Contacts between the two chains:
Residue R1661 in protein 2 contacts residue C487 in protein 1 (closest heavy-atom distance 1.7 Å).
Residue Q1663 in protein 2 interacts with residue L531 in protein 1 (closest heavy-atom distance 1.8 Å).
Residue S1669 in protein 2 contacts residue R537 in protein 1 (closest heavy-atom distance 3.5 Å).
Residue D1664 in protein 2 interacts with residue R530 in protein 1 (closest heavy-atom distance 1.8 Å).
Residue D1664 in protein 2 interacts with residue L531 in protein 1 (closest heavy-atom distance 1.8 Å).
Residue L1452 in protein 2 is in contact with residue I653 in protein 1 (closest heavy-atom distance 3.9 Å).
Residue A1667 in protein 2 is in contact with residue L534 in protein 1 (closest heavy-atom distance 1.4 Å).
Residue G1668 in protein 2 interacts with residue Y535 in protein 1 (closest heavy-atom distance 3.8 Å).
Residue P1686 in protein 2 interacts with residue P173 in protein 1 (closest heavy-atom distance 2.2 Å).
Residue D1664 in protein 2 interacts with residue Y535 in protein 1 (closest heavy-atom distance 2.5 Å).
Residue R1661 in protein 2 contacts residue L485 in protein 1 (closest heavy-atom distance 2.5 Å).
Residue Q1663 in protein 2 is in contact with residue L534 in protein 1 (closest heavy-atom distance 3.3 Å).
Residue C1662 in protein 2 is in contact with residue C487 in protein 1 (closest heavy-atom distance 1.6 Å).
Residue D1664 in protein 2 contacts residue M533 in protein 1 (closest heavy-atom distance 2.7 Å).
Residue A1667 in protein 2 interacts with residue Y535 in protein 1 (closest heavy-atom distance 1.4 Å).
Residue G1668 in protein 2 is in contact with residue L534 in protein 1 (closest heavy-atom distance 1.7 Å).
Residue Q1671 in protein 2 is in contact with residue K538 in protein 1 (closest heavy-atom distance 0.9 Å).
Residue P1610 in protein 2 is in contact with residue L526 in protein 1 (closest heavy-atom distance 3.9 Å).
Residue V1665 in protein 2 contacts residue L534 in protein 1 (closest heavy-atom distance 1.9 Å).
Residue I1688 in protein 2 is in contact with residue G174 in protein 1 (closest heavy-atom distance 2.9 Å).
Residue A1667 in protein 2 interacts with residue R537 in protein 1 (closest heavy-atom distance 3.3 Å).
Residue V1613 in protein 2 contacts residue C522 in protein 1 (closest heavy-atom distance 3.7 Å).
Residue I1609 in protein 2 interacts with residue R524 in protein 1 (closest heavy-atom distance 1.9 Å).
Residue A1658 in protein 2 interacts with residue M482 in protein 1 (closest heavy-atom distance 3.2 Å).
Residue P1610 in protein 2 interacts with residue R524 in protein 1 (closest heavy-atom distance 1.8 Å).
Residue A1667 in protein 2 contacts residue K538 in protein 1 (closest heavy-atom distance 3.4 Å).
Residue L1689 in protein 2 is in contact with residue P173 in protein 1 (closest heavy-atom distance 2.9 Å).
Residue D1664 in protein 2 contacts residue L532 in protein 1 (closest heavy-atom distance 3.7 Å).
Residue I1688 in protein 2 is in contact with residue P173 in protein 1 (closest heavy-atom distance 0.7 Å).
Residue Q1663 in protein 2 interacts with residue C522 in protein 1 (closest heavy-atom distance 2.5 Å).
Residue A1667 in protein 2 contacts residue T536 in protein 1 (closest heavy-atom distance 3.5 Å).
Residue L1660 in protein 2 contacts residue L178 in protein 1 (closest heavy-atom distance 3.6 Å).
Residue D1664 in protein 2 interacts with residue C522 in protein 1 (closest heavy-atom distance 2.5 Å).
Residue E1593 in protein 2 contacts residue R481 in protein 1 (closest heavy-atom distance 3.3 Å).
Residue Q1671 in protein 2 contacts residue R537 in protein 1 (closest heavy-atom distance 2.2 Å).
Residue Q1663 in protein 2 is in contact with residue L532 in protein 1 (closest heavy-atom distance 3.5 Å).
Residue G1668 in protein 2 is in contact with residue R537 in protein 1 (closest heavy-atom distance 1.4 Å).
Residue Q1663 in protein 2 contacts residue Y535 in protein 1 (closest heavy-atom distance 2.6 Å).
Residue P1610 in protein 2 contacts residue R525 in protein 1 (closest heavy-atom distance 1.7 Å).
Residue S1666 in protein 2 is in contact with residue L523 in protein 1 (closest heavy-atom distance 3.3 Å).
Residue E1672 in protein 2 interacts with residue K538 in protein 1 (closest heavy-atom distance 3.7 Å).
Residue E1593 in protein 2 interacts with residue F480 in protein 1 (closest heavy-atom distance 3.7 Å).
Residue A1667 in protein 2 interacts with residue C522 in protein 1 (closest heavy-atom distance 3.1 Å).
Residue R1661 in protein 2 is in contact with residue R486 in protein 1 (closest heavy-atom distance 1.4 Å).
Residue C1662 in protein 2 contacts residue R486 in protein 1 (closest heavy-atom distance 1.3 Å).
Residue C1662 in protein 2 interacts with residue V490 in protein 1 (closest heavy-atom distance 3.7 Å).
Residue Q1663 in protein 2 contacts residue R486 in protein 1 (closest heavy-atom distance 3.4 Å).
Residue Q1671 in protein 2 contacts residue F539 in protein 1 (closest heavy-atom distance 3.3 Å).
Residue V1613 in protein 2 is in contact with residue R524 in protein 1 (closest heavy-atom distance 3.1 Å).
Residue A1658 in protein 2 is in contact with residue E483 in protein 1 (closest heavy-atom distance 2.3 Å).
Residue G1668 in protein 2 contacts residue K538 in protein 1 (closest heavy-atom distance 3.8 Å).
Residue S1666 in protein 2 interacts with residue C522 in protein 1 (closest heavy-atom distance 1.0 Å).
Residue G1687 in protein 2 is in contact with residue P173 in protein 1 (closest heavy-atom distance 1.3 Å).
Residue C1662 in protein 2 is in contact with residue Y535 in protein 1 (closest heavy-atom distance 2.6 Å).
Residue D1664 in protein 2 is in contact with residue L534 in protein 1 (closest heavy-atom distance 0.4 Å).
Residue S1666 in protein 2 interacts with residue L534 in protein 1 (closest heavy-atom distance 2.4 Å).
Residue C1662 in protein 2 contacts residue L485 in protein 1 (closest heavy-atom distance 3.6 Å).
Residue Q1663 in protein 2 is in contact with residue V490 in protein 1 (closest heavy-atom distance 3.6 Å).
Residue V1665 in protein 2 contacts residue R530 in protein 1 (closest heavy-atom distance 2.9 Å).
Residue V1613 in protein 2 is in contact with residue L523 in protein 1 (closest heavy-atom distance 2.5 Å).

Sequence of protein 1:
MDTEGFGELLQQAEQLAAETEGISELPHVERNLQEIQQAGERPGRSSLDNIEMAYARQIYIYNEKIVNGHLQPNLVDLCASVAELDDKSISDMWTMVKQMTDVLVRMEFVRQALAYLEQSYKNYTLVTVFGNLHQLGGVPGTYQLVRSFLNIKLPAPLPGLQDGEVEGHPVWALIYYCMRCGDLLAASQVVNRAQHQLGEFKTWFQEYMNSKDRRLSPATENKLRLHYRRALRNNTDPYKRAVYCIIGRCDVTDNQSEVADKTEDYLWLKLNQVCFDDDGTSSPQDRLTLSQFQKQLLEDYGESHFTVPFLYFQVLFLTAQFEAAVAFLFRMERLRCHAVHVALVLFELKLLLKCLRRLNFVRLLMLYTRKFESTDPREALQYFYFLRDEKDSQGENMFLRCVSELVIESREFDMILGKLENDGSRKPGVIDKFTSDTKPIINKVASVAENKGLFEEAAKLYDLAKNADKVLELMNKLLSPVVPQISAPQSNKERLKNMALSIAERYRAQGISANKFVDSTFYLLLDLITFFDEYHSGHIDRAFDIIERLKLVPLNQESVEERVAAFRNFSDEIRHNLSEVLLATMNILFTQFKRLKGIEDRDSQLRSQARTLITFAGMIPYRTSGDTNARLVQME

Sequence of protein 2:
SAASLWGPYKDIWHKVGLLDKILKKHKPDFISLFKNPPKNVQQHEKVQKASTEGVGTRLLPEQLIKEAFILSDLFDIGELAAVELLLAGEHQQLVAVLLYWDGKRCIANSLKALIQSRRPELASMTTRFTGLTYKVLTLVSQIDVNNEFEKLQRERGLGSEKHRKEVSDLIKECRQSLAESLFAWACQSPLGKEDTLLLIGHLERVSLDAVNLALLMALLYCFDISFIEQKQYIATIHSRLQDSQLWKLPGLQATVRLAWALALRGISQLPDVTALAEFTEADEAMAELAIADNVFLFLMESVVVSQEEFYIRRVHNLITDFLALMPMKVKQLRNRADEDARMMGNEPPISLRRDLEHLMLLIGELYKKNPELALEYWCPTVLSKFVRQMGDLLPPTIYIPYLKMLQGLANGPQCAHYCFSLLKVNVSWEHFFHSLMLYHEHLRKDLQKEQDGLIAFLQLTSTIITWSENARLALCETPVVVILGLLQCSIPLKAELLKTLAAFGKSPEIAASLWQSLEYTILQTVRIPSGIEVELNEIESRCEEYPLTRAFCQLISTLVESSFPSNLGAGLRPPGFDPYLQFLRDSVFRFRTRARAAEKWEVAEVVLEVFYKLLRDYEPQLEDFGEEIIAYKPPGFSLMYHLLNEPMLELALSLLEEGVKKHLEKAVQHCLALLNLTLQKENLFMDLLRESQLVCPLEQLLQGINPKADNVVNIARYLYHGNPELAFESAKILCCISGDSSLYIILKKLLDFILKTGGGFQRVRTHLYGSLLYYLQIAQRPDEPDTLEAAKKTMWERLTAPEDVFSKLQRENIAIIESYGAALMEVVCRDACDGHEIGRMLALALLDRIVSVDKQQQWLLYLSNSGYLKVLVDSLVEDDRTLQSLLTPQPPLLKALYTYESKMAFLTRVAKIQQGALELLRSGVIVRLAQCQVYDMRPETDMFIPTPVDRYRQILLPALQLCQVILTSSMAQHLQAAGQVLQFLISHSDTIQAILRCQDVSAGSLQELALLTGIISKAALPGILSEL

This data describes a binding interaction between two proteins.